Contacts between the two chains:
Residue Y386 in the first protein is in contact with residue S58 in the second protein (closest heavy-atom distance 2.9 Å).
Residue Y382 in the first protein is in contact with residue R53 in the second protein (closest heavy-atom distance 4.6 Å).
Residue R384 in the first protein interacts with residue R53 in the second protein (closest heavy-atom distance 3.4 Å).
Residue S381 in the first protein contacts residue P60 in the second protein (closest heavy-atom distance 4.0 Å).
Residue R384 in the first protein is in contact with residue R59 in the second protein (closest heavy-atom distance 3.5 Å).
Residue H383 in the first protein is in contact with residue R53 in the second protein (closest heavy-atom distance 3.9 Å).
Residue Y380 in the first protein interacts with residue P60 in the second protein (closest heavy-atom distance 3.6 Å).
Residue Y382 in the first protein interacts with residue R59 in the second protein (closest heavy-atom distance 3.8 Å).
Residue Y382 in the first protein is in contact with residue P60 in the second protein (closest heavy-atom distance 3.5 Å).
Residue Y386 in the first protein interacts with residue L66 in the second protein (closest heavy-atom distance 3.6 Å).
Residue Y386 in the first protein interacts with residue Y57 in the second protein (closest heavy-atom distance 3.7 Å).
Residue R384 in the first protein is in contact with residue Y57 in the second protein (closest heavy-atom distance 3.5 Å).
Residue R384 in the first protein is in contact with residue P60 in the second protein (closest heavy-atom distance 3.1 Å).
Residue P385 in the first protein interacts with residue Y57 in the second protein (closest heavy-atom distance 4.2 Å).
Residue R384 in the first protein contacts residue S58 in the second protein (closest heavy-atom distance 3.7 Å).
Residue Y386 in the first protein contacts residue S64 in the second protein (closest heavy-atom distance 4.6 Å).
Residue Y382 in the first protein contacts residue S58 in the second protein (closest heavy-atom distance 4.0 Å).

This data describes a binding interaction between two proteins.

Sequence of the second protein:
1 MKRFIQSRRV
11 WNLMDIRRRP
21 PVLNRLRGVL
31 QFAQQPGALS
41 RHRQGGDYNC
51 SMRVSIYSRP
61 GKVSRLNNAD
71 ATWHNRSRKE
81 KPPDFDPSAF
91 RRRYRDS

Sequence of the first protein:
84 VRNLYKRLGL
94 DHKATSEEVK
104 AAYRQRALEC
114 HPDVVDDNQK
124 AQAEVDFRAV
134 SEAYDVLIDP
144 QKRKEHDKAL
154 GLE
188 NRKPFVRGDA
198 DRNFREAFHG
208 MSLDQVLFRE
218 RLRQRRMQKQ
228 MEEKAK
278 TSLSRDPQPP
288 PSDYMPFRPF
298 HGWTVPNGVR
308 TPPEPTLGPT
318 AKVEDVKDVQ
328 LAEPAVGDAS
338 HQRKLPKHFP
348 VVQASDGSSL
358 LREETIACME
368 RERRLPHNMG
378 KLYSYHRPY